Sequence of the second protein:
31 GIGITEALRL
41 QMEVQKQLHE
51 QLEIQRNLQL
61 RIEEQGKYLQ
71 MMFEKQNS

Residue-level contacts at the interface:
Residue L69 in the second protein is in contact with residue Q41 in the first protein (closest heavy-atom distance 3.8 Å).
Residue I34 in the second protein is in contact with residue L69 in the first protein (closest heavy-atom distance 4.4 Å).
Residue I62 in the second protein is in contact with residue Q45 in the first protein (closest heavy-atom distance 4.1 Å).
Residue Q70 in the second protein is in contact with residue L38 in the first protein (closest heavy-atom distance 4.3 Å).
Residue L69 in the second protein interacts with residue A37 in the first protein (closest heavy-atom distance 4.0 Å).
Residue F73 in the second protein interacts with residue I34 in the first protein (closest heavy-atom distance 4.1 Å).
Residue Q41 in the second protein contacts residue E63 in the first protein (closest heavy-atom distance 5.0 Å).
Residue Q59 in the second protein contacts residue Q45 in the first protein (closest heavy-atom distance 4.7 Å).
Residue E63 in the second protein interacts with residue Q45 in the first protein (closest heavy-atom distance 4.9 Å).
Residue G66 in the second protein is in contact with residue Q41 in the first protein (closest heavy-atom distance 3.3 Å).
Residue I62 in the second protein interacts with residue Q41 in the first protein (closest heavy-atom distance 3.1 Å).
Residue Q55 in the second protein is in contact with residue Q51 in the first protein (closest heavy-atom distance 3.2 Å).
Residue H49 in the second protein is in contact with residue Q59 in the first protein (closest heavy-atom distance 4.7 Å).
Residue Q51 in the second protein contacts residue Q55 in the first protein (closest heavy-atom distance 3.2 Å).
Residue Q47 in the second protein interacts with residue Q55 in the first protein (closest heavy-atom distance 4.8 Å).
Residue G66 in the second protein is in contact with residue L38 in the first protein (closest heavy-atom distance 4.8 Å).
Residue L38 in the second protein interacts with residue G66 in the first protein (closest heavy-atom distance 4.8 Å).
Residue L52 in the second protein interacts with residue Q55 in the first protein (closest heavy-atom distance 3.2 Å).
Residue Q59 in the second protein is in contact with residue L48 in the first protein (closest heavy-atom distance 3.9 Å).
Residue Q45 in the second protein is in contact with residue Q59 in the first protein (closest heavy-atom distance 4.7 Å).
Residue Q41 in the second protein contacts residue L69 in the first protein (closest heavy-atom distance 3.8 Å).
Residue Q41 in the second protein is in contact with residue G66 in the first protein (closest heavy-atom distance 3.3 Å).
Residue Q41 in the second protein contacts residue I62 in the first protein (closest heavy-atom distance 3.1 Å).
Residue L38 in the second protein contacts residue L69 in the first protein (closest heavy-atom distance 3.6 Å).
Residue L69 in the second protein interacts with residue L38 in the first protein (closest heavy-atom distance 3.6 Å).
Residue Q65 in the second protein contacts residue Q41 in the first protein (closest heavy-atom distance 3.6 Å).
Residue E63 in the second protein is in contact with residue Q41 in the first protein (closest heavy-atom distance 5.0 Å).
Residue L38 in the second protein is in contact with residue Q70 in the first protein (closest heavy-atom distance 4.3 Å).
Residue L48 in the second protein contacts residue Q55 in the first protein (closest heavy-atom distance 2.5 Å).
Residue Q55 in the second protein interacts with residue Q55 in the first protein (closest heavy-atom distance 3.1 Å).
Residue I62 in the second protein interacts with residue V44 in the first protein (closest heavy-atom distance 4.0 Å).
Residue Q76 in the second protein interacts with residue I34 in the first protein (closest heavy-atom distance 4.8 Å).
Residue Q45 in the second protein contacts residue G66 in the first protein (closest heavy-atom distance 4.7 Å).
Residue Q55 in the second protein contacts residue Q47 in the first protein (closest heavy-atom distance 4.8 Å).
Residue H49 in the second protein is in contact with residue Q55 in the first protein (closest heavy-atom distance 4.6 Å).
Residue V44 in the second protein is in contact with residue I62 in the first protein (closest heavy-atom distance 4.0 Å).
Residue T35 in the second protein contacts residue F73 in the first protein (closest heavy-atom distance 4.7 Å).
Residue A37 in the second protein interacts with residue L69 in the first protein (closest heavy-atom distance 4.0 Å).
Residue Q45 in the second protein interacts with residue I62 in the first protein (closest heavy-atom distance 4.1 Å).
Residue I34 in the second protein contacts residue Q76 in the first protein (closest heavy-atom distance 4.8 Å).
Residue Q55 in the second protein contacts residue L48 in the first protein (closest heavy-atom distance 2.5 Å).
Residue L58 in the second protein contacts residue L48 in the first protein (closest heavy-atom distance 3.7 Å).
Residue I62 in the second protein interacts with residue L48 in the first protein (closest heavy-atom distance 4.0 Å).
Residue L48 in the second protein contacts residue I62 in the first protein (closest heavy-atom distance 4.0 Å).
Residue Q41 in the second protein is in contact with residue Q65 in the first protein (closest heavy-atom distance 3.6 Å).
Residue L48 in the second protein interacts with residue Q59 in the first protein (closest heavy-atom distance 3.9 Å).
Residue L69 in the second protein interacts with residue I34 in the first protein (closest heavy-atom distance 4.4 Å).
Residue Q55 in the second protein is in contact with residue L52 in the first protein (closest heavy-atom distance 3.2 Å).
Residue L52 in the second protein is in contact with residue L52 in the first protein (closest heavy-atom distance 3.8 Å).
Residue Q59 in the second protein contacts residue H49 in the first protein (closest heavy-atom distance 4.7 Å).
Residue I34 in the second protein contacts residue F73 in the first protein (closest heavy-atom distance 4.1 Å).
Residue Q45 in the second protein interacts with residue E63 in the first protein (closest heavy-atom distance 4.9 Å).
Residue L48 in the second protein interacts with residue L58 in the first protein (closest heavy-atom distance 3.7 Å).
Residue G66 in the second protein interacts with residue Q45 in the first protein (closest heavy-atom distance 4.7 Å).
Residue F73 in the second protein interacts with residue L38 in the first protein (closest heavy-atom distance 3.7 Å).
Residue F73 in the second protein interacts with residue T35 in the first protein (closest heavy-atom distance 4.7 Å).
Residue L38 in the second protein interacts with residue F73 in the first protein (closest heavy-atom distance 3.7 Å).
Residue Q55 in the second protein interacts with residue H49 in the first protein (closest heavy-atom distance 4.6 Å).

The following describes two proteins that form a bound complex.

Sequence of the first protein:
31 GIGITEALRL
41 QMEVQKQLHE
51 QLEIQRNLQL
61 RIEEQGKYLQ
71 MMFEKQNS